Sequence of the second protein:
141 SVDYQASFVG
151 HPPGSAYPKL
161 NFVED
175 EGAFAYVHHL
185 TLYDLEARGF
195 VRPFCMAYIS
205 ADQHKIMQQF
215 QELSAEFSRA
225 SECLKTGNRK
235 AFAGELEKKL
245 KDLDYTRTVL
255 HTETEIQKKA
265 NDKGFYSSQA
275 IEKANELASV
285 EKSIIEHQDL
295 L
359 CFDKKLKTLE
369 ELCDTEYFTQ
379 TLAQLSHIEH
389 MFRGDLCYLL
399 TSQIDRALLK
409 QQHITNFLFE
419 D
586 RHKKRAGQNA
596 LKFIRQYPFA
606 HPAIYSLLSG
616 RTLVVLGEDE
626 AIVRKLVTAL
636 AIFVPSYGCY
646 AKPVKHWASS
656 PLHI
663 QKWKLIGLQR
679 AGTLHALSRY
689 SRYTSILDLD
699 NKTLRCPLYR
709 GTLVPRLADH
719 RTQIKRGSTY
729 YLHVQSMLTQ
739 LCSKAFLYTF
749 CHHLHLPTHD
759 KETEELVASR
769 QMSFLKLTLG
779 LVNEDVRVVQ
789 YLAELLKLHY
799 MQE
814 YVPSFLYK

The following describes two proteins that form a bound complex.

Residue-level contacts at the interface:
Residue L406 in the second protein is in contact with residue L515 in the first protein (closest heavy-atom distance 3.7 Å).
Residue C740 in the second protein interacts with residue Q512 in the first protein (closest heavy-atom distance 3.3 Å).
Residue V163 in the second protein is in contact with residue K195 in the first protein (closest heavy-atom distance 3.9 Å).
Residue M211 in the second protein interacts with residue L237 in the first protein (closest heavy-atom distance 3.0 Å).
Residue V149 in the second protein interacts with residue L184 in the first protein (closest heavy-atom distance 3.6 Å).
Residue C395 in the second protein is in contact with residue I567 in the first protein (closest heavy-atom distance 3.0 Å).
Residue E164 in the second protein interacts with residue V194 in the first protein (closest heavy-atom distance 3.2 Å).
Residue S155 in the second protein contacts residue H177 in the first protein (closest heavy-atom distance 3.1 Å).
Residue Q721 in the second protein interacts with residue D548 in the first protein (closest heavy-atom distance 3.1 Å).
Residue H731 in the second protein contacts residue T523 in the first protein (closest heavy-atom distance 3.8 Å).
Residue L730 in the second protein is in contact with residue T523 in the first protein (closest heavy-atom distance 3.6 Å).
Residue F162 in the second protein is in contact with residue F196 in the first protein (closest heavy-atom distance 3.0 Å).
Residue T413 in the second protein interacts with residue Q512 in the first protein (closest heavy-atom distance 2.7 Å).
Residue C749 in the second protein is in contact with residue Q498 in the first protein (closest heavy-atom distance 3.0 Å).
Residue T737 in the second protein contacts residue V516 in the first protein (closest heavy-atom distance 3.2 Å).
Residue H731 in the second protein is in contact with residue D548 in the first protein (closest heavy-atom distance 3.9 Å).
Residue F744 in the second protein interacts with residue F509 in the first protein (closest heavy-atom distance 3.7 Å).
Residue S741 in the second protein is in contact with residue Q512 in the first protein (closest heavy-atom distance 3.0 Å).
Residue I722 in the second protein contacts residue D548 in the first protein (closest heavy-atom distance 3.7 Å).
Residue M735 in the second protein contacts residue D550 in the first protein (closest heavy-atom distance 3.9 Å).
Residue F162 in the second protein contacts residue K195 in the first protein (closest heavy-atom distance 3.5 Å).
Residue Q410 in the second protein contacts residue L515 in the first protein (closest heavy-atom distance 3.2 Å).
Residue T737 in the second protein is in contact with residue Q512 in the first protein (closest heavy-atom distance 3.2 Å).
Residue Q207 in the second protein interacts with residue V194 in the first protein (closest heavy-atom distance 3.3 Å).
Residue L160 in the second protein is in contact with residue V198 in the first protein (closest heavy-atom distance 3.0 Å).
Residue K723 in the second protein contacts residue Y527 in the first protein (closest heavy-atom distance 3.4 Å).
Residue T720 in the second protein is in contact with residue D548 in the first protein (closest heavy-atom distance 3.2 Å).
Residue Q215 in the second protein interacts with residue L237 in the first protein (closest heavy-atom distance 3.0 Å).
Residue F744 in the second protein interacts with residue Q512 in the first protein (closest heavy-atom distance 3.0 Å).
Residue D403 in the second protein is in contact with residue R519 in the first protein (closest heavy-atom distance 3.5 Å).
Residue L398 in the second protein interacts with residue I567 in the first protein (closest heavy-atom distance 4.0 Å).
Residue F214 in the second protein interacts with residue L237 in the first protein (closest heavy-atom distance 3.5 Å).
Residue K723 in the second protein contacts residue D530 in the first protein (closest heavy-atom distance 3.3 Å).
Residue L745 in the second protein contacts residue Q495 in the first protein (closest heavy-atom distance 3.4 Å).
Residue T737 in the second protein interacts with residue R519 in the first protein (closest heavy-atom distance 3.7 Å).
Residue H750 in the second protein interacts with residue K500 in the first protein (closest heavy-atom distance 3.5 Å).
Residue L406 in the second protein is in contact with residue H518 in the first protein (closest heavy-atom distance 3.3 Å).
Residue Q738 in the second protein is in contact with residue V516 in the first protein (closest heavy-atom distance 3.3 Å).
Residue F744 in the second protein is in contact with residue T508 in the first protein (closest heavy-atom distance 3.3 Å).
Residue F162 in the second protein contacts residue F197 in the first protein (closest heavy-atom distance 3.9 Å).
Residue K723 in the second protein contacts residue D531 in the first protein (closest heavy-atom distance 3.1 Å).
Residue Q733 in the second protein is in contact with residue R519 in the first protein (closest heavy-atom distance 2.5 Å).
Residue T399 in the second protein contacts residue L522 in the first protein (closest heavy-atom distance 3.8 Å).
Residue C395 in the second protein contacts residue K568 in the first protein (closest heavy-atom distance 2.4 Å).
Residue H750 in the second protein contacts residue L503 in the first protein (closest heavy-atom distance 3.2 Å).
Residue M211 in the second protein is in contact with residue H240 in the first protein (closest heavy-atom distance 3.4 Å).
Residue I402 in the second protein interacts with residue H518 in the first protein (closest heavy-atom distance 4.0 Å).
Residue Y396 in the second protein contacts residue E529 in the first protein (closest heavy-atom distance 3.4 Å).
Residue D403 in the second protein is in contact with residue L515 in the first protein (closest heavy-atom distance 3.9 Å).
Residue R724 in the second protein interacts with residue D530 in the first protein (closest heavy-atom distance 3.2 Å).
Residue Q409 in the second protein interacts with residue A511 in the first protein (closest heavy-atom distance 3.3 Å).
Residue F748 in the second protein contacts residue L505 in the first protein (closest heavy-atom distance 3.5 Å).
Residue D393 in the second protein is in contact with residue K568 in the first protein (closest heavy-atom distance 3.3 Å).
Residue Q738 in the second protein interacts with residue K520 in the first protein (closest heavy-atom distance 3.9 Å).
Residue H731 in the second protein contacts residue L549 in the first protein (closest heavy-atom distance 3.1 Å).
Residue M735 in the second protein is in contact with residue K520 in the first protein (closest heavy-atom distance 3.4 Å).
Residue Q721 in the second protein interacts with residue Y527 in the first protein (closest heavy-atom distance 4.0 Å).
Residue D165 in the second protein interacts with residue R185 in the first protein (closest heavy-atom distance 3.8 Å).
Residue Y396 in the second protein interacts with residue I525 in the first protein (closest heavy-atom distance 3.9 Å).
Residue P158 in the second protein contacts residue S200 in the first protein (closest heavy-atom distance 3.7 Å).

Sequence of the first protein:
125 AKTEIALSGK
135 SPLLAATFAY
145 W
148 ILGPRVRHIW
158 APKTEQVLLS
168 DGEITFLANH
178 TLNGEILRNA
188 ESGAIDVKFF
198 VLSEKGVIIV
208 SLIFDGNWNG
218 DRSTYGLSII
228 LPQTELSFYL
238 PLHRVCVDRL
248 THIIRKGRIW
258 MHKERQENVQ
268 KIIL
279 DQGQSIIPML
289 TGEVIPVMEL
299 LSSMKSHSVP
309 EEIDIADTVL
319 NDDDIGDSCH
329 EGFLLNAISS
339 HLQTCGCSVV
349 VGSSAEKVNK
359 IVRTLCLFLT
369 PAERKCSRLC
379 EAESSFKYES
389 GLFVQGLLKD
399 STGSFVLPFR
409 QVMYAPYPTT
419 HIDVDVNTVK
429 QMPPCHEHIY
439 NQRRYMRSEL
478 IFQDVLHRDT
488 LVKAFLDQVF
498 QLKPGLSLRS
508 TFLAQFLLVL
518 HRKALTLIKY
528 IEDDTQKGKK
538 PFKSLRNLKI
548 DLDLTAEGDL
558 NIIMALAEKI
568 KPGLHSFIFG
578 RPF